Residue-level contacts at the interface:
Residue E332 in protein 1 interacts with residue K331 in protein 2 (closest heavy-atom distance 3.1 Å).
Residue T197 in protein 1 contacts residue Q444 in protein 2 (closest heavy-atom distance 3.0 Å).
Residue R334 in protein 1 interacts with residue I328 in protein 2 (closest heavy-atom distance 3.0 Å).
Residue N314 in protein 1 interacts with residue I357 in protein 2 (closest heavy-atom distance 3.0 Å).
Residue S382 in protein 1 contacts residue K277 in protein 2 (closest heavy-atom distance 2.9 Å).
Residue G386 in protein 1 is in contact with residue N279 in protein 2 (closest heavy-atom distance 2.8 Å).
Residue E329 in protein 1 is in contact with residue R334 in protein 2 (closest heavy-atom distance 2.9 Å).
Residue D17 in protein 1 is in contact with residue N344 in protein 2 (closest heavy-atom distance 2.8 Å).
Residue R336 in protein 1 interacts with residue E326 in protein 2 (closest heavy-atom distance 2.6 Å).
Residue E326 in protein 1 interacts with residue R336 in protein 2 (closest heavy-atom distance 2.6 Å).
Residue P251 in protein 1 contacts residue S372 in protein 2 (closest heavy-atom distance 2.8 Å).
Residue Y203 in protein 1 contacts residue N413 in protein 2 (closest heavy-atom distance 2.6 Å).
Residue L338 in protein 1 is in contact with residue N324 in protein 2 (closest heavy-atom distance 2.8 Å).
Residue H216 in protein 1 is in contact with residue G415 in protein 2 (closest heavy-atom distance 2.7 Å).
Residue N344 in protein 1 is in contact with residue D17 in protein 2 (closest heavy-atom distance 2.8 Å).
Residue N279 in protein 1 interacts with residue G386 in protein 2 (closest heavy-atom distance 2.8 Å).
Residue N314 in protein 1 is in contact with residue Y359 in protein 2 (closest heavy-atom distance 2.8 Å).
Residue N354 in protein 1 interacts with residue N307 in protein 2 (closest heavy-atom distance 2.7 Å).
Residue N355 in protein 1 contacts residue A117 in protein 2 (closest heavy-atom distance 2.8 Å).
Residue S372 in protein 1 contacts residue P251 in protein 2 (closest heavy-atom distance 2.8 Å).
Residue N324 in protein 1 contacts residue L338 in protein 2 (closest heavy-atom distance 2.8 Å).
Residue I328 in protein 1 contacts residue R334 in protein 2 (closest heavy-atom distance 3.0 Å).
Residue E329 in protein 1 interacts with residue E332 in protein 2 (closest heavy-atom distance 3.1 Å).
Residue T345 in protein 1 contacts residue N18 in protein 2 (closest heavy-atom distance 3.0 Å).
Residue Q444 in protein 1 is in contact with residue V199 in protein 2 (closest heavy-atom distance 2.8 Å).
Residue K331 in protein 1 is in contact with residue E332 in protein 2 (closest heavy-atom distance 3.1 Å).
Residue K277 in protein 1 contacts residue K380 in protein 2 (closest heavy-atom distance 2.9 Å).
Residue N307 in protein 1 contacts residue N354 in protein 2 (closest heavy-atom distance 2.7 Å).
Residue A117 in protein 1 is in contact with residue N355 in protein 2 (closest heavy-atom distance 2.8 Å).
Residue V199 in protein 1 is in contact with residue Q444 in protein 2 (closest heavy-atom distance 2.8 Å).
Residue Q11 in protein 1 is in contact with residue N351 in protein 2 (closest heavy-atom distance 2.9 Å).
Residue I357 in protein 1 interacts with residue N314 in protein 2 (closest heavy-atom distance 3.0 Å).
Residue N18 in protein 1 interacts with residue T345 in protein 2 (closest heavy-atom distance 3.0 Å).
Residue Q444 in protein 1 is in contact with residue T197 in protein 2 (closest heavy-atom distance 3.0 Å).
Residue N333 in protein 1 is in contact with residue K331 in protein 2 (closest heavy-atom distance 2.7 Å).
Residue V317 in protein 1 contacts residue H346 in protein 2 (closest heavy-atom distance 3.0 Å).
Residue D179 in protein 1 is in contact with residue S382 in protein 2 (closest heavy-atom distance 2.5 Å).
Residue N351 in protein 1 contacts residue Q11 in protein 2 (closest heavy-atom distance 2.9 Å).
Residue Y318 in protein 1 interacts with residue Y359 in protein 2 (closest heavy-atom distance 2.6 Å).
Residue N324 in protein 1 contacts residue T345 in protein 2 (closest heavy-atom distance 3.1 Å).
Residue T345 in protein 1 is in contact with residue N324 in protein 2 (closest heavy-atom distance 3.1 Å).
Residue N363 in protein 1 is in contact with residue S257 in protein 2 (closest heavy-atom distance 3.0 Å).
Residue H346 in protein 1 interacts with residue V317 in protein 2 (closest heavy-atom distance 3.0 Å).
Residue E332 in protein 1 is in contact with residue E329 in protein 2 (closest heavy-atom distance 3.1 Å).
Residue S257 in protein 1 is in contact with residue N363 in protein 2 (closest heavy-atom distance 3.0 Å).
Residue Y359 in protein 1 is in contact with residue Y318 in protein 2 (closest heavy-atom distance 2.6 Å).
Residue N256 in protein 1 contacts residue Q368 in protein 2 (closest heavy-atom distance 2.9 Å).
Residue Q368 in protein 1 contacts residue N256 in protein 2 (closest heavy-atom distance 2.9 Å).
Residue Y447 in protein 1 contacts residue T196 in protein 2 (closest heavy-atom distance 2.7 Å).
Residue K331 in protein 1 interacts with residue N333 in protein 2 (closest heavy-atom distance 2.7 Å).
Residue K380 in protein 1 is in contact with residue K277 in protein 2 (closest heavy-atom distance 2.9 Å).
Residue T196 in protein 1 is in contact with residue Y447 in protein 2 (closest heavy-atom distance 2.7 Å).
Residue Y359 in protein 1 is in contact with residue N314 in protein 2 (closest heavy-atom distance 2.8 Å).
Residue S382 in protein 1 contacts residue D179 in protein 2 (closest heavy-atom distance 2.5 Å).
Residue R334 in protein 1 interacts with residue E329 in protein 2 (closest heavy-atom distance 2.9 Å).
Residue K277 in protein 1 contacts residue S382 in protein 2 (closest heavy-atom distance 2.9 Å).
Residue Y341 in protein 1 interacts with residue R261 in protein 2 (closest heavy-atom distance 3.0 Å).
Residue R261 in protein 1 contacts residue Y341 in protein 2 (closest heavy-atom distance 3.0 Å).
Residue N413 in protein 1 is in contact with residue Y203 in protein 2 (closest heavy-atom distance 2.6 Å).
Residue G415 in protein 1 contacts residue H216 in protein 2 (closest heavy-atom distance 2.7 Å).

Sequence of protein 1:
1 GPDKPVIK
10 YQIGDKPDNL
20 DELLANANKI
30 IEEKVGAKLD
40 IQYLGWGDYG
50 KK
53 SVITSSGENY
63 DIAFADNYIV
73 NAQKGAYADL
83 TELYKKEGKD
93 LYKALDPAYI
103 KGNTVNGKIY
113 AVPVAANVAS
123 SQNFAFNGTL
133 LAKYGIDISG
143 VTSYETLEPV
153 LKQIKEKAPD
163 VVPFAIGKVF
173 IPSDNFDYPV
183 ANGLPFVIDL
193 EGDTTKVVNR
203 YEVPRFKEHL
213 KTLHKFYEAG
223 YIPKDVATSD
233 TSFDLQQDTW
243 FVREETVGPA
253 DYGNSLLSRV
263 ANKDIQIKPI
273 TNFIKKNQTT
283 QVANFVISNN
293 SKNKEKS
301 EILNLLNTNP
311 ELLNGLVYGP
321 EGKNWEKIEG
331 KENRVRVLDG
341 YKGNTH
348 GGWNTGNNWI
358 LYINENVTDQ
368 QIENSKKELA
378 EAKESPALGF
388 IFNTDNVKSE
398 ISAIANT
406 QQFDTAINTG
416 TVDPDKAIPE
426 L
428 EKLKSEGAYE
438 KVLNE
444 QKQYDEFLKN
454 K

This data describes a binding interaction between two proteins.

Sequence of protein 2:
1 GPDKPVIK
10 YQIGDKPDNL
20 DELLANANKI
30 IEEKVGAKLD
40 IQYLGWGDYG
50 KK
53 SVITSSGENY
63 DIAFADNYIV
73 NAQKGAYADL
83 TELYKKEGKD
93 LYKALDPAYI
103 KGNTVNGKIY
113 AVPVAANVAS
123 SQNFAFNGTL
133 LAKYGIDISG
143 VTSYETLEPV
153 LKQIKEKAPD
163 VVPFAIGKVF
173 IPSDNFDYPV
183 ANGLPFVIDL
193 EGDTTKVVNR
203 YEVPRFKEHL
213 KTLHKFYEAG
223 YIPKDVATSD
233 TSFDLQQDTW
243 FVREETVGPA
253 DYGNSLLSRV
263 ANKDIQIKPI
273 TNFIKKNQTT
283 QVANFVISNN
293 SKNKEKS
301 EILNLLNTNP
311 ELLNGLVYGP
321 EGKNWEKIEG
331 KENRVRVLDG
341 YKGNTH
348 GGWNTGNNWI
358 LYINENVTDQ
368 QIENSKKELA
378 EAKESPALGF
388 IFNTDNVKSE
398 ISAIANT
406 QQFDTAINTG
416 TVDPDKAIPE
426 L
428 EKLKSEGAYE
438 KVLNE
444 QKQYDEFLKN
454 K